Sequence of protein 2:
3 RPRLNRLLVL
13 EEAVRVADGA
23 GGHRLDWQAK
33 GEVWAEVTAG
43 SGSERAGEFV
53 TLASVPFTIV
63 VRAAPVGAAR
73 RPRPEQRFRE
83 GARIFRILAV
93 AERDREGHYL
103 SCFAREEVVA

Residue-level contacts at the interface:
Residue V110 in protein 2 contacts residue G99 in protein 1 (closest heavy-atom distance 1.7 Å).
Residue T53 in protein 2 contacts residue V92 in protein 1 (closest heavy-atom distance 1.9 Å).
Residue E109 in protein 2 interacts with residue D96 in protein 1 (closest heavy-atom distance 3.0 Å).
Residue V52 in protein 2 interacts with residue V92 in protein 1 (closest heavy-atom distance 1.5 Å).
Residue T53 in protein 2 interacts with residue F105 in protein 1 (closest heavy-atom distance 2.8 Å).
Residue E46 in protein 2 interacts with residue V62 in protein 1 (closest heavy-atom distance 2.3 Å).
Residue E46 in protein 2 contacts residue S103 in protein 1 (closest heavy-atom distance 1.9 Å).
Residue V111 in protein 2 contacts residue A93 in protein 1 (closest heavy-atom distance 2.3 Å).
Residue A55 in protein 2 interacts with residue Y101 in protein 1 (closest heavy-atom distance 2.7 Å).
Residue V110 in protein 2 is in contact with residue E94 in protein 1 (closest heavy-atom distance 0.4 Å).
Residue E46 in protein 2 contacts residue T60 in protein 1 (closest heavy-atom distance 1.6 Å).
Residue E46 in protein 2 interacts with residue L102 in protein 1 (closest heavy-atom distance 2.7 Å).
Residue F87 in protein 2 contacts residue R97 in protein 1 (closest heavy-atom distance 2.7 Å).
Residue A112 in protein 2 is in contact with residue Y101 in protein 1 (closest heavy-atom distance 2.7 Å).
Residue V110 in protein 2 interacts with residue D96 in protein 1 (closest heavy-atom distance 2.8 Å).
Residue L54 in protein 2 contacts residue E94 in protein 1 (closest heavy-atom distance 2.3 Å).
Residue E108 in protein 2 is in contact with residue E98 in protein 1 (closest heavy-atom distance 0.9 Å).
Residue S56 in protein 2 interacts with residue R95 in protein 1 (closest heavy-atom distance 1.5 Å).
Residue V52 in protein 2 contacts residue A93 in protein 1 (closest heavy-atom distance 3.0 Å).
Residue T53 in protein 2 contacts residue C104 in protein 1 (closest heavy-atom distance 2.0 Å).
Residue A55 in protein 2 interacts with residue A93 in protein 1 (closest heavy-atom distance 2.8 Å).
Residue S45 in protein 2 contacts residue R95 in protein 1 (closest heavy-atom distance 2.4 Å).
Residue L54 in protein 2 interacts with residue R95 in protein 1 (closest heavy-atom distance 2.7 Å).
Residue A55 in protein 2 is in contact with residue D96 in protein 1 (closest heavy-atom distance 1.7 Å).
Residue V110 in protein 2 is in contact with residue Y101 in protein 1 (closest heavy-atom distance 2.6 Å).
Residue E109 in protein 2 interacts with residue E94 in protein 1 (closest heavy-atom distance 2.3 Å).
Residue E108 in protein 2 is in contact with residue D96 in protein 1 (closest heavy-atom distance 1.4 Å).
Residue L54 in protein 2 contacts residue A93 in protein 1 (closest heavy-atom distance 1.2 Å).
Residue F59 in protein 2 interacts with residue E98 in protein 1 (closest heavy-atom distance 2.1 Å).
Residue V57 in protein 2 is in contact with residue R97 in protein 1 (closest heavy-atom distance 2.5 Å).
Residue V111 in protein 2 interacts with residue E94 in protein 1 (closest heavy-atom distance 0.8 Å).
Residue A112 in protein 2 interacts with residue S103 in protein 1 (closest heavy-atom distance 2.2 Å).
Residue V111 in protein 2 is in contact with residue V92 in protein 1 (closest heavy-atom distance 2.6 Å).
Residue E46 in protein 2 contacts residue I61 in protein 1 (closest heavy-atom distance 2.2 Å).
Residue T53 in protein 2 contacts residue A91 in protein 1 (closest heavy-atom distance 2.5 Å).
Residue T53 in protein 2 interacts with residue E94 in protein 1 (closest heavy-atom distance 2.9 Å).
Residue R47 in protein 2 contacts residue F105 in protein 1 (closest heavy-atom distance 2.8 Å).
Residue F59 in protein 2 interacts with residue R97 in protein 1 (closest heavy-atom distance 2.4 Å).
Residue T53 in protein 2 is in contact with residue A93 in protein 1 (closest heavy-atom distance 2.0 Å).
Residue L54 in protein 2 is in contact with residue S103 in protein 1 (closest heavy-atom distance 2.1 Å).
Residue G44 in protein 2 interacts with residue R95 in protein 1 (closest heavy-atom distance 2.5 Å).
Residue A106 in protein 2 interacts with residue R97 in protein 1 (closest heavy-atom distance 2.8 Å).
Residue R85 in protein 2 contacts residue E98 in protein 1 (closest heavy-atom distance 0.7 Å).
Residue E46 in protein 2 interacts with residue R95 in protein 1 (closest heavy-atom distance 2.7 Å).
Residue R107 in protein 2 contacts residue R97 in protein 1 (closest heavy-atom distance 0.7 Å).
Residue V110 in protein 2 contacts residue R95 in protein 1 (closest heavy-atom distance 2.4 Å).
Residue A48 in protein 2 is in contact with residue F105 in protein 1 (closest heavy-atom distance 2.7 Å).
Residue V111 in protein 2 interacts with residue R73 in protein 1 (closest heavy-atom distance 2.2 Å).
Residue A112 in protein 2 contacts residue L102 in protein 1 (closest heavy-atom distance 0.4 Å).
Residue E108 in protein 2 contacts residue G99 in protein 1 (closest heavy-atom distance 1.8 Å).
Residue A55 in protein 2 interacts with residue E94 in protein 1 (closest heavy-atom distance 1.8 Å).
Residue V52 in protein 2 interacts with residue F105 in protein 1 (closest heavy-atom distance 3.0 Å).
Residue A112 in protein 2 interacts with residue E94 in protein 1 (closest heavy-atom distance 3.0 Å).
Residue T53 in protein 2 interacts with residue S103 in protein 1 (closest heavy-atom distance 0.5 Å).
Residue V52 in protein 2 is in contact with residue A91 in protein 1 (closest heavy-atom distance 1.6 Å).
Residue V111 in protein 2 is in contact with residue L102 in protein 1 (closest heavy-atom distance 1.8 Å).
Residue A55 in protein 2 contacts residue R95 in protein 1 (closest heavy-atom distance 0.7 Å).
Residue E108 in protein 2 contacts residue R97 in protein 1 (closest heavy-atom distance 0.6 Å).
Residue V110 in protein 2 interacts with residue A93 in protein 1 (closest heavy-atom distance 2.8 Å).
Residue F51 in protein 2 interacts with residue A91 in protein 1 (closest heavy-atom distance 1.5 Å).

Sequence of protein 1:
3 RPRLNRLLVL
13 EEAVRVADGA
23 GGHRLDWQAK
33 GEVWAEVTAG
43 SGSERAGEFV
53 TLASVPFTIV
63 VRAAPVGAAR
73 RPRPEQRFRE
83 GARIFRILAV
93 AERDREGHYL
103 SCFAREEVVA

The following describes two proteins that form a bound complex.